Interface contacts:
Residue T396 in protein 2 interacts with residue V213 in protein 1 (closest heavy-atom distance 2.2 Å).
Residue K389 in protein 2 interacts with residue K206 in protein 1 (closest heavy-atom distance 3.9 Å).
Residue T396 in protein 2 interacts with residue A214 in protein 1 (closest heavy-atom distance 4.8 Å).
Residue Q393 in protein 2 interacts with residue K206 in protein 1 (closest heavy-atom distance 4.3 Å).
Residue T396 in protein 2 contacts residue E210 in protein 1 (closest heavy-atom distance 4.1 Å).
Residue D392 in protein 2 interacts with residue E210 in protein 1 (closest heavy-atom distance 4.9 Å).
Residue Q393 in protein 2 contacts residue I209 in protein 1 (closest heavy-atom distance 4.1 Å).
Residue A390 in protein 2 contacts residue K206 in protein 1 (closest heavy-atom distance 5.0 Å).
Residue V397 in protein 2 is in contact with residue V213 in protein 1 (closest heavy-atom distance 3.8 Å).
Residue Q393 in protein 2 contacts residue V213 in protein 1 (closest heavy-atom distance 4.7 Å).
Residue K389 in protein 2 is in contact with residue L203 in protein 1 (closest heavy-atom distance 4.9 Å).

Sequence of protein 2:
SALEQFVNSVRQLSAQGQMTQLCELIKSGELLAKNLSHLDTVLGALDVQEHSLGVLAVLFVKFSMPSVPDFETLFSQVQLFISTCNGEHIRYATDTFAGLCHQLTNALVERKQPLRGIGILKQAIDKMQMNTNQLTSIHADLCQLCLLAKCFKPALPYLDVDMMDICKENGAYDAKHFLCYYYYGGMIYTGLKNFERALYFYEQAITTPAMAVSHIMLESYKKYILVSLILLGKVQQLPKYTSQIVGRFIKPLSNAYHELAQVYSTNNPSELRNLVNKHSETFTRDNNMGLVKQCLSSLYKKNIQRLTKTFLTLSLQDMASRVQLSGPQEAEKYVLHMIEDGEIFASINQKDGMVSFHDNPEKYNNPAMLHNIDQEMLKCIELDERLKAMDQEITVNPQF

The following describes two proteins that form a bound complex.

Sequence of protein 1:
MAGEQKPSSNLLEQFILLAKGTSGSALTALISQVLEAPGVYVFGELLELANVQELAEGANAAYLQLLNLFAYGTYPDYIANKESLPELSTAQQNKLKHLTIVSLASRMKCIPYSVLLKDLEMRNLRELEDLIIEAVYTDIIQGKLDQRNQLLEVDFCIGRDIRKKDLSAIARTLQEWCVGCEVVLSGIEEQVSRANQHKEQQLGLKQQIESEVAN